Contacts between the two chains:
Residue D20 in chain A contacts residue S59 in chain B (closest heavy-atom distance 3.8 Å).
Residue E27 in chain A contacts residue Y33 in chain B (closest heavy-atom distance 2.6 Å).
Residue C31 in chain A is in contact with residue I30 in chain B (closest heavy-atom distance 3.4 Å).
Residue L34 in chain A interacts with residue L16 in chain B (closest heavy-atom distance 3.8 Å).
Residue F29 in chain A is in contact with residue L64 in chain B (closest heavy-atom distance 3.9 Å).
Residue Y19 in chain A contacts residue V62 in chain B (closest heavy-atom distance 3.7 Å).
Residue Y33 in chain A contacts residue S28 in chain B (closest heavy-atom distance 3.2 Å).
Residue P45 in chain A is in contact with residue V25 in chain B (closest heavy-atom distance 3.8 Å).
Residue L34 in chain A is in contact with residue I30 in chain B (closest heavy-atom distance 3.5 Å).
Residue T21 in chain A is in contact with residue L57 in chain B (closest heavy-atom distance 3.6 Å).
Residue P45 in chain A is in contact with residue L23 in chain B (closest heavy-atom distance 3.6 Å).
Residue K32 in chain A contacts residue I30 in chain B (closest heavy-atom distance 2.8 Å).
Residue I30 in chain A contacts residue C31 in chain B (closest heavy-atom distance 3.3 Å).
Residue L34 in chain A interacts with residue S28 in chain B (closest heavy-atom distance 3.0 Å).
Residue F29 in chain A contacts residue Y33 in chain B (closest heavy-atom distance 3.6 Å).
Residue S28 in chain A interacts with residue Y33 in chain B (closest heavy-atom distance 3.3 Å).
Residue L64 in chain A contacts residue Y19 in chain B (closest heavy-atom distance 3.6 Å).
Residue L57 in chain A is in contact with residue E27 in chain B (closest heavy-atom distance 2.8 Å).
Residue Y15 in chain A interacts with residue F29 in chain B (closest heavy-atom distance 4.0 Å).
Residue L57 in chain A is in contact with residue V25 in chain B (closest heavy-atom distance 3.8 Å).
Residue P56 in chain A interacts with residue E27 in chain B (closest heavy-atom distance 3.3 Å).
Residue F29 in chain A is in contact with residue L17 in chain B (closest heavy-atom distance 3.7 Å).
Residue T21 in chain A contacts residue S59 in chain B (closest heavy-atom distance 3.8 Å).
Residue K32 in chain A is in contact with residue F29 in chain B (closest heavy-atom distance 3.2 Å).
Residue E27 in chain A contacts residue R55 in chain B (closest heavy-atom distance 2.8 Å).
Residue E58 in chain A interacts with residue T21 in chain B (closest heavy-atom distance 3.7 Å).
Residue I30 in chain A is in contact with residue K32 in chain B (closest heavy-atom distance 2.9 Å).
Residue P56 in chain A contacts residue F29 in chain B (closest heavy-atom distance 3.8 Å).
Residue L16 in chain A contacts residue L34 in chain B (closest heavy-atom distance 3.8 Å).
Residue F29 in chain A interacts with residue P56 in chain B (closest heavy-atom distance 3.6 Å).
Residue L23 in chain A is in contact with residue L57 in chain B (closest heavy-atom distance 3.8 Å).
Residue F29 in chain A contacts residue C31 in chain B (closest heavy-atom distance 3.8 Å).
Residue L17 in chain A interacts with residue L17 in chain B (closest heavy-atom distance 3.9 Å).
Residue Y33 in chain A contacts residue F29 in chain B (closest heavy-atom distance 3.5 Å).
Residue L57 in chain A interacts with residue T21 in chain B (closest heavy-atom distance 3.8 Å).
Residue L17 in chain A is in contact with residue F29 in chain B (closest heavy-atom distance 4.0 Å).
Residue V62 in chain A interacts with residue V62 in chain B (closest heavy-atom distance 3.8 Å).
Residue R55 in chain A interacts with residue E27 in chain B (closest heavy-atom distance 3.5 Å).
Residue V25 in chain A is in contact with residue R55 in chain B (closest heavy-atom distance 3.1 Å).
Residue Q46 in chain A contacts residue L23 in chain B (closest heavy-atom distance 3.1 Å).
Residue Y19 in chain A interacts with residue L64 in chain B (closest heavy-atom distance 3.5 Å).
Residue H44 in chain A interacts with residue L23 in chain B (closest heavy-atom distance 3.9 Å).
Residue I30 in chain A contacts residue L34 in chain B (closest heavy-atom distance 3.9 Å).
Residue S28 in chain A is in contact with residue L34 in chain B (closest heavy-atom distance 2.9 Å).
Residue C31 in chain A is in contact with residue F29 in chain B (closest heavy-atom distance 3.7 Å).
Residue Y26 in chain A contacts residue R55 in chain B (closest heavy-atom distance 3.5 Å).
Residue S59 in chain A interacts with residue D20 in chain B (closest heavy-atom distance 3.5 Å).
Residue E27 in chain A is in contact with residue P56 in chain B (closest heavy-atom distance 3.3 Å).
Residue S59 in chain A is in contact with residue Y19 in chain B (closest heavy-atom distance 3.8 Å).
Residue F29 in chain A is in contact with residue K32 in chain B (closest heavy-atom distance 3.2 Å).
Residue F29 in chain A interacts with residue Y15 in chain B (closest heavy-atom distance 4.0 Å).
Residue L57 in chain A contacts residue Y19 in chain B (closest heavy-atom distance 2.6 Å).
Residue E58 in chain A is in contact with residue Y19 in chain B (closest heavy-atom distance 3.9 Å).
Residue Y19 in chain A interacts with residue L57 in chain B (closest heavy-atom distance 2.6 Å).
Residue Y33 in chain A is in contact with residue E27 in chain B (closest heavy-atom distance 2.4 Å).
Residue E27 in chain A interacts with residue L57 in chain B (closest heavy-atom distance 2.8 Å).
Residue Q46 in chain A interacts with residue G24 in chain B (closest heavy-atom distance 3.8 Å).
Residue T61 in chain A interacts with residue T61 in chain B (closest heavy-atom distance 2.7 Å).
Residue C31 in chain A contacts residue C31 in chain B (closest heavy-atom distance 3.2 Å).
Residue V25 in chain A is in contact with residue L57 in chain B (closest heavy-atom distance 3.9 Å).

These two protein chains interact to form a complex.

Sequence of chain A:
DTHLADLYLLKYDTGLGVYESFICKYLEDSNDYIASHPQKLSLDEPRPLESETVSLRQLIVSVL

Sequence of chain B:
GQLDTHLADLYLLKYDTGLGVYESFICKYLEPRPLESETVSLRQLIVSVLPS